The following describes two proteins that form a bound complex.

Sequence of chain B:
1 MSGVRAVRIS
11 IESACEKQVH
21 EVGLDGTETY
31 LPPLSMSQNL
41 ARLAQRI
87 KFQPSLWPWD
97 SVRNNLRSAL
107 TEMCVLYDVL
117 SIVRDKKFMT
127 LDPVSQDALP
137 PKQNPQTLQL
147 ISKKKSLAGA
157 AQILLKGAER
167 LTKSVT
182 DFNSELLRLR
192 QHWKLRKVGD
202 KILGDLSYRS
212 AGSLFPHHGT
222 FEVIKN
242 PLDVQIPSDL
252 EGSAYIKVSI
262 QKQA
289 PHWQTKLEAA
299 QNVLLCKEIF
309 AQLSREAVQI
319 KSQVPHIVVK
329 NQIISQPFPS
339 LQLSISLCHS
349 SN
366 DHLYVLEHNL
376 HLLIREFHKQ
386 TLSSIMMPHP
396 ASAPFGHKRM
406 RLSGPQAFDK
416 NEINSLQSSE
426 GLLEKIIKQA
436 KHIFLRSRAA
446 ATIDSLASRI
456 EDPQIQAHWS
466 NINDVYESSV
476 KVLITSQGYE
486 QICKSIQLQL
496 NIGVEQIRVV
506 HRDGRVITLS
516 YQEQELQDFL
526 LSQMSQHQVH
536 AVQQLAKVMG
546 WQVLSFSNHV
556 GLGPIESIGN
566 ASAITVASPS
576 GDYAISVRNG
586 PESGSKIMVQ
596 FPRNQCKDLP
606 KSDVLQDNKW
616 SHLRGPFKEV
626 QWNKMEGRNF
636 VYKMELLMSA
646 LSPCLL

Interface contacts:
Residue M647 in chain A interacts with residue G556 in chain B (closest heavy-atom distance 3.4 Å).
Residue Q464 in chain A is in contact with residue S320 in chain B (closest heavy-atom distance 3.1 Å).
Residue T191 in chain A contacts residue I47 in chain B (closest heavy-atom distance 3.4 Å).
Residue F637 in chain A contacts residue S562 in chain B (closest heavy-atom distance 3.1 Å).
Residue W320 in chain A interacts with residue Q317 in chain B (closest heavy-atom distance 2.5 Å).
Residue R319 in chain A interacts with residue S312 in chain B (closest heavy-atom distance 3.2 Å).
Residue H680 in chain A is in contact with residue L557 in chain B (closest heavy-atom distance 3.5 Å).
Residue D181 in chain A is in contact with residue R46 in chain B (closest heavy-atom distance 2.5 Å).
Residue R711 in chain A interacts with residue L549 in chain B (closest heavy-atom distance 3.4 Å).
Residue I402 in chain A interacts with residue V326 in chain B (closest heavy-atom distance 3.3 Å).
Residue R703 in chain A interacts with residue K614 in chain B (closest heavy-atom distance 2.4 Å).
Residue G262 in chain A is in contact with residue E252 in chain B (closest heavy-atom distance 3.2 Å).
Residue G677 in chain A contacts residue L557 in chain B (closest heavy-atom distance 3.3 Å).
Residue D676 in chain A is in contact with residue S581 in chain B (closest heavy-atom distance 3.0 Å).
Residue T171 in chain A is in contact with residue V19 in chain B (closest heavy-atom distance 3.4 Å).
Residue T650 in chain A contacts residue H554 in chain B (closest heavy-atom distance 3.4 Å).
Residue C172 in chain A is in contact with residue H20 in chain B (closest heavy-atom distance 2.8 Å).
Residue Y468 in chain A is in contact with residue E500 in chain B (closest heavy-atom distance 3.0 Å).
Residue H643 in chain A contacts residue G556 in chain B (closest heavy-atom distance 3.0 Å).
Residue F637 in chain A interacts with residue I563 in chain B (closest heavy-atom distance 3.1 Å).
Residue E187 in chain A interacts with residue L43 in chain B (closest heavy-atom distance 3.4 Å).
Residue K176 in chain A interacts with residue E21 in chain B (closest heavy-atom distance 2.8 Å).
Residue T171 in chain A is in contact with residue H20 in chain B (closest heavy-atom distance 2.9 Å).
Residue D261 in chain A contacts residue S249 in chain B (closest heavy-atom distance 2.3 Å).
Residue D676 in chain A contacts residue F622 in chain B (closest heavy-atom distance 3.1 Å).
Residue M237 in chain A contacts residue A44 in chain B (closest heavy-atom distance 3.3 Å).
Residue E398 in chain A contacts residue V327 in chain B (closest heavy-atom distance 2.9 Å).
Residue L512 in chain A interacts with residue N565 in chain B (closest heavy-atom distance 3.5 Å).
Residue R319 in chain A contacts residue V326 in chain B (closest heavy-atom distance 3.4 Å).
Residue H511 in chain A contacts residue R510 in chain B (closest heavy-atom distance 3.0 Å).
Residue D676 in chain A contacts residue M593 in chain B (closest heavy-atom distance 3.0 Å).
Residue Y468 in chain A interacts with residue S515 in chain B (closest heavy-atom distance 3.4 Å).
Residue M466 in chain A interacts with residue Q321 in chain B (closest heavy-atom distance 3.4 Å).
Residue V721 in chain A contacts residue L549 in chain B (closest heavy-atom distance 3.2 Å).
Residue E398 in chain A interacts with residue V326 in chain B (closest heavy-atom distance 3.4 Å).
Residue S679 in chain A contacts residue L557 in chain B (closest heavy-atom distance 3.5 Å).
Residue C172 in chain A contacts residue E21 in chain B (closest heavy-atom distance 3.2 Å).
Residue S449 in chain A interacts with residue Q517 in chain B (closest heavy-atom distance 2.5 Å).
Residue Q194 in chain A interacts with residue L40 in chain B (closest heavy-atom distance 3.3 Å).
Residue L435 in chain A is in contact with residue Q334 in chain B (closest heavy-atom distance 3.3 Å).
Residue P170 in chain A contacts residue H20 in chain B (closest heavy-atom distance 3.3 Å).
Residue L712 in chain A is in contact with residue S550 in chain B (closest heavy-atom distance 3.5 Å).
Residue I183 in chain A contacts residue R46 in chain B (closest heavy-atom distance 3.4 Å).
Residue E723 in chain A interacts with residue R619 in chain B (closest heavy-atom distance 2.7 Å).
Residue P513 in chain A contacts residue H554 in chain B (closest heavy-atom distance 3.5 Å).
Residue R168 in chain A contacts residue A14 in chain B (closest heavy-atom distance 2.4 Å).
Residue N448 in chain A is in contact with residue P337 in chain B (closest heavy-atom distance 3.4 Å).
Residue D261 in chain A is in contact with residue D250 in chain B (closest heavy-atom distance 3.3 Å).
Residue Q464 in chain A interacts with residue P323 in chain B (closest heavy-atom distance 3.3 Å).
Residue R263 in chain A interacts with residue S249 in chain B (closest heavy-atom distance 3.4 Å).
Residue E318 in chain A contacts residue R313 in chain B (closest heavy-atom distance 3.0 Å).
Residue Q713 in chain A is in contact with residue F551 in chain B (closest heavy-atom distance 3.4 Å).
Residue P182 in chain A interacts with residue R46 in chain B (closest heavy-atom distance 3.4 Å).
Residue R319 in chain A contacts residue K328 in chain B (closest heavy-atom distance 3.4 Å).
Residue G262 in chain A contacts residue S249 in chain B (closest heavy-atom distance 3.4 Å).
Residue I158 in chain A interacts with residue S13 in chain B (closest heavy-atom distance 3.4 Å).
Residue Q713 in chain A interacts with residue L549 in chain B (closest heavy-atom distance 3.3 Å).
Residue R319 in chain A contacts residue Q317 in chain B (closest heavy-atom distance 3.2 Å).
Residue P180 in chain A contacts residue R46 in chain B (closest heavy-atom distance 3.5 Å).
Residue D159 in chain A is in contact with residue S13 in chain B (closest heavy-atom distance 3.1 Å).

Sequence of chain A:
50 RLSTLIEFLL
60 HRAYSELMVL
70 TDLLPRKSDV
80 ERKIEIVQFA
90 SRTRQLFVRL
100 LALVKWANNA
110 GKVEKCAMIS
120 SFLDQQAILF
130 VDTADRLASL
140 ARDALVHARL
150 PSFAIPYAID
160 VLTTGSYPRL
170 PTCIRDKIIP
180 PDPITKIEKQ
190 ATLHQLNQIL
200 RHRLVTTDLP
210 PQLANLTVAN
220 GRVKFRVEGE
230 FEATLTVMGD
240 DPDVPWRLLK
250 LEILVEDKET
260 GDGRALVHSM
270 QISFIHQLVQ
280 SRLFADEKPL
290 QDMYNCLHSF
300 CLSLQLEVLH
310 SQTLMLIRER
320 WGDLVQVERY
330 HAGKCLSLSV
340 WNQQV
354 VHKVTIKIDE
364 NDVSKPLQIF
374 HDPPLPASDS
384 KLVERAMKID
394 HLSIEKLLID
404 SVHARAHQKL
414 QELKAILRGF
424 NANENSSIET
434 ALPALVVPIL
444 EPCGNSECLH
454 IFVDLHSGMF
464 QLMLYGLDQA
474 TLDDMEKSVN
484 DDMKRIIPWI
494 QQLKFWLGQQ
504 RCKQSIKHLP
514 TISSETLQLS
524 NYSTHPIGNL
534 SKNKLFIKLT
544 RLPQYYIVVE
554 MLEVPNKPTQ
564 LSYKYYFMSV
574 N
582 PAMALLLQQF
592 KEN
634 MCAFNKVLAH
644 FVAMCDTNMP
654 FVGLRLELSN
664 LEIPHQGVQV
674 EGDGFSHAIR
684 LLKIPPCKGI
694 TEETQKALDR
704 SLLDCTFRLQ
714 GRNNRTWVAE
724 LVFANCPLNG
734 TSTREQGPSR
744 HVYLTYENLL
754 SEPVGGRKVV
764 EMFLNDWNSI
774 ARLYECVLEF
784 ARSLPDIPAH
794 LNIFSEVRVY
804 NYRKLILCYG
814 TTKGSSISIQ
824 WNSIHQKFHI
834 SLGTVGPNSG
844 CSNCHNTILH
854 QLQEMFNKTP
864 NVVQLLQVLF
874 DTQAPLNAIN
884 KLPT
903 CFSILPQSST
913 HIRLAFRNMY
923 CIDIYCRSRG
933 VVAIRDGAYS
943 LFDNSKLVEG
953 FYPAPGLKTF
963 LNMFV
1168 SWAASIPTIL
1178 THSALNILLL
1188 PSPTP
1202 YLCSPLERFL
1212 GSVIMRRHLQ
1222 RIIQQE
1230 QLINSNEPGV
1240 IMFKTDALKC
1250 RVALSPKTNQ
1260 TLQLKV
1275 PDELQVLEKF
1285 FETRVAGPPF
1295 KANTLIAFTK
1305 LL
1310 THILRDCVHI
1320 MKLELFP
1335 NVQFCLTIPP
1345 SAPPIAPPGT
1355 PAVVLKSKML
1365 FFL